Sequence of chain A:
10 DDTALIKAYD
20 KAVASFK

Sequence of chain B:
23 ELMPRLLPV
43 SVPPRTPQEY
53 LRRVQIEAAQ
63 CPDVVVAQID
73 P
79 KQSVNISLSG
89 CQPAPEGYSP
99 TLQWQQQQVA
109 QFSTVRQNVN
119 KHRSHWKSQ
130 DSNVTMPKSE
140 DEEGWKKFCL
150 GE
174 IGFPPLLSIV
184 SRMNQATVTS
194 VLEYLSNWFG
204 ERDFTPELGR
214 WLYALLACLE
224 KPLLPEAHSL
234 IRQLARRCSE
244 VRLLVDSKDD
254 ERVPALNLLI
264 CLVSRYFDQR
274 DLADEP

Interface contacts:
Residue L179 in chain B is in contact with residue D11 in chain A (closest heavy-atom distance 3.4 Å).
Residue W102 in chain B interacts with residue S24 in chain A (closest heavy-atom distance 2.7 Å).
Residue Y216 in chain B is in contact with residue A17 in chain A (closest heavy-atom distance 3.8 Å).
Residue L180 in chain B interacts with residue D11 in chain A (closest heavy-atom distance 3.0 Å).
Residue L261 in chain B interacts with residue Y18 in chain A (closest heavy-atom distance 4.4 Å).
Residue F207 in chain B interacts with residue Y18 in chain A (closest heavy-atom distance 4.2 Å).
Residue L179 in chain B is in contact with residue T12 in chain A (closest heavy-atom distance 3.8 Å).
Residue A258 in chain B is in contact with residue V22 in chain A (closest heavy-atom distance 4.7 Å).
Residue W102 in chain B is in contact with residue F25 in chain A (closest heavy-atom distance 3.7 Å).
Residue C221 in chain B contacts residue L14 in chain A (closest heavy-atom distance 4.8 Å).
Residue L180 in chain B interacts with residue L14 in chain A (closest heavy-atom distance 3.5 Å).
Residue P178 in chain B contacts residue L14 in chain A (closest heavy-atom distance 4.0 Å).
Residue G212 in chain B interacts with residue Y18 in chain A (closest heavy-atom distance 3.4 Å).
Residue P178 in chain B interacts with residue I15 in chain A (closest heavy-atom distance 3.5 Å).
Residue S181 in chain B is in contact with residue D11 in chain A (closest heavy-atom distance 2.6 Å).
Residue V256 in chain B contacts residue F25 in chain A (closest heavy-atom distance 4.2 Å).
Residue L261 in chain B is in contact with residue A21 in chain A (closest heavy-atom distance 4.0 Å).
Residue Y216 in chain B is in contact with residue A21 in chain A (closest heavy-atom distance 4.7 Å).
Residue Y216 in chain B contacts residue L14 in chain A (closest heavy-atom distance 3.9 Å).
Residue Y216 in chain B is in contact with residue Y18 in chain A (closest heavy-atom distance 3.7 Å).
Residue P178 in chain B is in contact with residue D11 in chain A (closest heavy-atom distance 4.1 Å).
Residue Q105 in chain B interacts with residue S24 in chain A (closest heavy-atom distance 4.7 Å).
Residue P98 in chain B interacts with residue F25 in chain A (closest heavy-atom distance 4.0 Å).
Residue A217 in chain B is in contact with residue L14 in chain A (closest heavy-atom distance 4.0 Å).
Residue L179 in chain B contacts residue I15 in chain A (closest heavy-atom distance 4.5 Å).
Residue Y96 in chain B is in contact with residue F25 in chain A (closest heavy-atom distance 3.7 Å).
Residue L180 in chain B interacts with residue D10 in chain A (closest heavy-atom distance 3.0 Å).
Residue W124 in chain B interacts with residue D10 in chain A (closest heavy-atom distance 3.5 Å).
Residue R213 in chain B interacts with residue I15 in chain A (closest heavy-atom distance 3.8 Å).
Residue L180 in chain B interacts with residue A13 in chain A (closest heavy-atom distance 4.1 Å).
Residue A258 in chain B contacts residue Y18 in chain A (closest heavy-atom distance 3.8 Å).
Residue R213 in chain B is in contact with residue D19 in chain A (closest heavy-atom distance 2.3 Å).
Residue P209 in chain B is in contact with residue Y18 in chain A (closest heavy-atom distance 3.9 Å).
Residue Q106 in chain B interacts with residue S24 in chain A (closest heavy-atom distance 3.7 Å).
Residue V113 in chain B interacts with residue L14 in chain A (closest heavy-atom distance 3.7 Å).
Residue K251 in chain B contacts residue F25 in chain A (closest heavy-atom distance 4.7 Å).
Residue N260 in chain B is in contact with residue F25 in chain A (closest heavy-atom distance 3.8 Å).
Residue W124 in chain B is in contact with residue D11 in chain A (closest heavy-atom distance 3.5 Å).
Residue L261 in chain B is in contact with residue V22 in chain A (closest heavy-atom distance 4.8 Å).
Residue V117 in chain B contacts residue L14 in chain A (closest heavy-atom distance 4.1 Å).
Residue P257 in chain B interacts with residue V22 in chain A (closest heavy-atom distance 4.0 Å).
Residue V113 in chain B contacts residue A17 in chain A (closest heavy-atom distance 4.2 Å).
Residue Q106 in chain B interacts with residue A21 in chain A (closest heavy-atom distance 3.7 Å).
Residue P177 in chain B interacts with residue I15 in chain A (closest heavy-atom distance 3.6 Å).
Residue A220 in chain B interacts with residue L14 in chain A (closest heavy-atom distance 3.9 Å).
Residue V183 in chain B is in contact with residue L14 in chain A (closest heavy-atom distance 3.8 Å).
Residue R213 in chain B contacts residue Y18 in chain A (closest heavy-atom distance 3.4 Å).
Residue P257 in chain B is in contact with residue F25 in chain A (closest heavy-atom distance 3.4 Å).
Residue W102 in chain B contacts residue A21 in chain A (closest heavy-atom distance 4.1 Å).

The following describes two proteins that form a bound complex.